Sequence of protein 2:
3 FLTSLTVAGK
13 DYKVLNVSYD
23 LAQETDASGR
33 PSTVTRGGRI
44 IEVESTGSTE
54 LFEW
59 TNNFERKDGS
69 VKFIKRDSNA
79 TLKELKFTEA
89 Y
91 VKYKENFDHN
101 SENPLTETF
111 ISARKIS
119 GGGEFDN

Sequence of protein 1:
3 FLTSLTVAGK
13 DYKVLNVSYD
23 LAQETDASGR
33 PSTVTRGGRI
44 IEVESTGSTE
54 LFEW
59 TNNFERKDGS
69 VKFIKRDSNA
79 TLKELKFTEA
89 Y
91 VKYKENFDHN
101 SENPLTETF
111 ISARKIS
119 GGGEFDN

These two protein chains interact to form a complex.

Residue-level contacts at the interface:
Residue G31 in protein 1 interacts with residue R41 in protein 2 (closest heavy-atom distance 4.8 Å).
Residue D22 in protein 1 contacts residue Y93 in protein 2 (closest heavy-atom distance 3.1 Å).
Residue E122 in protein 1 interacts with residue F55 in protein 2 (closest heavy-atom distance 4.4 Å).
Residue F3 in protein 1 contacts residue F97 in protein 2 (closest heavy-atom distance 4.0 Å).
Residue F71 in protein 1 is in contact with residue F97 in protein 2 (closest heavy-atom distance 3.9 Å).
Residue L17 in protein 1 is in contact with residue D98 in protein 2 (closest heavy-atom distance 4.1 Å).
Residue L23 in protein 1 contacts residue V91 in protein 2 (closest heavy-atom distance 4.3 Å).
Residue V19 in protein 1 is in contact with residue F97 in protein 2 (closest heavy-atom distance 2.8 Å).
Residue T27 in protein 1 contacts residue V91 in protein 2 (closest heavy-atom distance 3.6 Å).
Residue K81 in protein 1 contacts residue G50 in protein 2 (closest heavy-atom distance 4.8 Å).
Residue S30 in protein 1 interacts with residue N125 in protein 2 (closest heavy-atom distance 3.5 Å).
Residue S20 in protein 1 interacts with residue K94 in protein 2 (closest heavy-atom distance 4.3 Å).
Residue E122 in protein 1 is in contact with residue T59 in protein 2 (closest heavy-atom distance 3.5 Å).
Residue P33 in protein 1 interacts with residue R64 in protein 2 (closest heavy-atom distance 4.6 Å).
Residue S30 in protein 1 is in contact with residue S112 in protein 2 (closest heavy-atom distance 4.6 Å).
Residue S20 in protein 1 is in contact with residue N96 in protein 2 (closest heavy-atom distance 3.5 Å).
Residue S20 in protein 1 contacts residue E95 in protein 2 (closest heavy-atom distance 3.3 Å).
Residue G120 in protein 1 is in contact with residue E56 in protein 2 (closest heavy-atom distance 4.9 Å).
Residue F3 in protein 1 contacts residue P104 in protein 2 (closest heavy-atom distance 4.4 Å).
Residue N103 in protein 1 is in contact with residue H99 in protein 2 (closest heavy-atom distance 3.2 Å).
Residue Y21 in protein 1 contacts residue F55 in protein 2 (closest heavy-atom distance 3.4 Å).
Residue N18 in protein 1 interacts with residue F97 in protein 2 (closest heavy-atom distance 3.2 Å).
Residue F71 in protein 1 contacts residue L105 in protein 2 (closest heavy-atom distance 3.6 Å).
Residue A24 in protein 1 is in contact with residue V91 in protein 2 (closest heavy-atom distance 3.3 Å).
Residue G31 in protein 1 is in contact with residue S112 in protein 2 (closest heavy-atom distance 2.8 Å).
Residue F3 in protein 1 is in contact with residue L105 in protein 2 (closest heavy-atom distance 4.3 Å).
Residue G119 in protein 1 contacts residue T52 in protein 2 (closest heavy-atom distance 3.7 Å).
Residue L4 in protein 1 interacts with residue F97 in protein 2 (closest heavy-atom distance 4.4 Å).
Residue V16 in protein 1 interacts with residue F97 in protein 2 (closest heavy-atom distance 3.8 Å).
Residue V19 in protein 1 is in contact with residue N96 in protein 2 (closest heavy-atom distance 3.2 Å).
Residue Y21 in protein 1 contacts residue K94 in protein 2 (closest heavy-atom distance 3.5 Å).
Residue F123 in protein 1 contacts residue T59 in protein 2 (closest heavy-atom distance 4.8 Å).
Residue Y21 in protein 1 contacts residue E95 in protein 2 (closest heavy-atom distance 2.3 Å).
Residue G119 in protein 1 interacts with residue E56 in protein 2 (closest heavy-atom distance 2.9 Å).
Residue Y21 in protein 1 interacts with residue Y93 in protein 2 (closest heavy-atom distance 4.2 Å).
Residue L80 in protein 1 is in contact with residue G50 in protein 2 (closest heavy-atom distance 4.3 Å).
Residue G121 in protein 1 is in contact with residue T59 in protein 2 (closest heavy-atom distance 4.3 Å).
Residue L23 in protein 1 interacts with residue K92 in protein 2 (closest heavy-atom distance 3.4 Å).
Residue I116 in protein 1 contacts residue F55 in protein 2 (closest heavy-atom distance 4.1 Å).
Residue S30 in protein 1 is in contact with residue G39 in protein 2 (closest heavy-atom distance 4.4 Å).
Residue A24 in protein 1 interacts with residue K92 in protein 2 (closest heavy-atom distance 4.2 Å).
Residue T35 in protein 1 interacts with residue F62 in protein 2 (closest heavy-atom distance 3.9 Å).
Residue D22 in protein 1 is in contact with residue K94 in protein 2 (closest heavy-atom distance 3.6 Å).
Residue P33 in protein 1 is in contact with residue Y89 in protein 2 (closest heavy-atom distance 4.4 Å).
Residue L23 in protein 1 is in contact with residue Y93 in protein 2 (closest heavy-atom distance 2.9 Å).
Residue Q25 in protein 1 contacts residue N61 in protein 2 (closest heavy-atom distance 3.8 Å).
Residue L17 in protein 1 is in contact with residue H99 in protein 2 (closest heavy-atom distance 3.2 Å).
Residue S20 in protein 1 contacts residue F97 in protein 2 (closest heavy-atom distance 4.8 Å).
Residue N18 in protein 1 contacts residue D98 in protein 2 (closest heavy-atom distance 3.7 Å).
Residue R32 in protein 1 contacts residue S112 in protein 2 (closest heavy-atom distance 4.9 Å).
Residue G121 in protein 1 interacts with residue F55 in protein 2 (closest heavy-atom distance 3.9 Å).
Residue L23 in protein 1 interacts with residue F55 in protein 2 (closest heavy-atom distance 4.0 Å).
Residue S117 in protein 1 interacts with residue F55 in protein 2 (closest heavy-atom distance 4.7 Å).
Residue G121 in protein 1 contacts residue E56 in protein 2 (closest heavy-atom distance 4.5 Å).
Residue V19 in protein 1 contacts residue E95 in protein 2 (closest heavy-atom distance 4.3 Å).
Residue L17 in protein 1 is in contact with residue F97 in protein 2 (closest heavy-atom distance 3.6 Å).
Residue Q25 in protein 1 contacts residue V91 in protein 2 (closest heavy-atom distance 2.9 Å).
Residue N18 in protein 1 contacts residue H99 in protein 2 (closest heavy-atom distance 3.7 Å).
Residue T5 in protein 1 is in contact with residue F97 in protein 2 (closest heavy-atom distance 3.4 Å).
Residue T27 in protein 1 contacts residue R41 in protein 2 (closest heavy-atom distance 3.9 Å).